Sequence of chain A:
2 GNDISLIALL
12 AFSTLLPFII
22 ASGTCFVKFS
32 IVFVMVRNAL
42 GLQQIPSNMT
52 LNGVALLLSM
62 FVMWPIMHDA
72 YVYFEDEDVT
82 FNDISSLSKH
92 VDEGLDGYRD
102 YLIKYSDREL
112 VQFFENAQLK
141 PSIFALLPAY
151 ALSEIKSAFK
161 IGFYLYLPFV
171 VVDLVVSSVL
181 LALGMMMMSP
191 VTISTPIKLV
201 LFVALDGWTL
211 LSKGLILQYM

Sequence of chain B:
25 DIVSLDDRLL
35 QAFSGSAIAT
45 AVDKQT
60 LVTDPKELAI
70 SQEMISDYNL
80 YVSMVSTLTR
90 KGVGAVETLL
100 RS

Contacts between the two chains:
Residue F82 in chain A interacts with residue D31 in chain B (closest heavy-atom distance 4.2 Å).
Residue M50 in chain A interacts with residue R100 in chain B (closest heavy-atom distance 4.9 Å).
Residue L10 in chain A contacts residue A36 in chain B (closest heavy-atom distance 3.5 Å).
Residue S14 in chain A is in contact with residue K90 in chain B (closest heavy-atom distance 4.1 Å).
Residue T81 in chain A interacts with residue L29 in chain B (closest heavy-atom distance 4.3 Å).
Residue F82 in chain A contacts residue L29 in chain B (closest heavy-atom distance 3.4 Å).
Residue S6 in chain A interacts with residue L34 in chain B (closest heavy-atom distance 3.9 Å).
Residue V92 in chain A interacts with residue L34 in chain B (closest heavy-atom distance 4.9 Å).
Residue F82 in chain A contacts residue D30 in chain B (closest heavy-atom distance 3.7 Å).
Residue G2 in chain A is in contact with residue S38 in chain B (closest heavy-atom distance 4.9 Å).
Residue L88 in chain A interacts with residue L34 in chain B (closest heavy-atom distance 4.8 Å).
Residue L57 in chain A interacts with residue V95 in chain B (closest heavy-atom distance 4.2 Å).
Residue G2 in chain A contacts residue A36 in chain B (closest heavy-atom distance 2.3 Å).
Residue L10 in chain A is in contact with residue L87 in chain B (closest heavy-atom distance 4.9 Å).
Residue E78 in chain A interacts with residue D31 in chain B (closest heavy-atom distance 3.3 Å).
Residue L11 in chain A contacts residue K90 in chain B (closest heavy-atom distance 4.8 Å).
Residue P18 in chain A contacts residue L98 in chain B (closest heavy-atom distance 3.5 Å).
Residue G2 in chain A contacts residue F37 in chain B (closest heavy-atom distance 4.2 Å).
Residue E76 in chain A contacts residue D31 in chain B (closest heavy-atom distance 4.7 Å).
Residue S6 in chain A interacts with residue Q35 in chain B (closest heavy-atom distance 3.8 Å).
Residue T15 in chain A interacts with residue K90 in chain B (closest heavy-atom distance 3.0 Å).
Residue N3 in chain A interacts with residue A36 in chain B (closest heavy-atom distance 3.9 Å).
Residue L7 in chain A is in contact with residue A36 in chain B (closest heavy-atom distance 4.1 Å).
Residue F82 in chain A is in contact with residue L34 in chain B (closest heavy-atom distance 4.4 Å).
Residue M50 in chain A contacts residue L99 in chain B (closest heavy-atom distance 3.6 Å).
Residue L57 in chain A contacts residue L99 in chain B (closest heavy-atom distance 4.6 Å).
Residue H91 in chain A contacts residue L34 in chain B (closest heavy-atom distance 4.3 Å).
Residue N53 in chain A is in contact with residue S101 in chain B (closest heavy-atom distance 3.5 Å).
Residue N3 in chain A interacts with residue L33 in chain B (closest heavy-atom distance 4.0 Å).
Residue L88 in chain A interacts with residue L33 in chain B (closest heavy-atom distance 4.6 Å).
Residue L11 in chain A interacts with residue M83 in chain B (closest heavy-atom distance 4.9 Å).
Residue P18 in chain A is in contact with residue A94 in chain B (closest heavy-atom distance 4.0 Å).
Residue N3 in chain A contacts residue R32 in chain B (closest heavy-atom distance 4.4 Å).
Residue S6 in chain A interacts with residue A36 in chain B (closest heavy-atom distance 4.0 Å).
Residue L10 in chain A is in contact with residue M83 in chain B (closest heavy-atom distance 4.1 Å).
Residue L11 in chain A interacts with residue L87 in chain B (closest heavy-atom distance 4.1 Å).
Residue N3 in chain A contacts residue Q35 in chain B (closest heavy-atom distance 3.2 Å).
Residue A22 in chain A interacts with residue L98 in chain B (closest heavy-atom distance 4.9 Å).
Residue L17 in chain A contacts residue A94 in chain B (closest heavy-atom distance 4.5 Å).
Residue L7 in chain A contacts residue F37 in chain B (closest heavy-atom distance 4.2 Å).
Residue F27 in chain A contacts residue L98 in chain B (closest heavy-atom distance 4.3 Å).
Residue D77 in chain A contacts residue D31 in chain B (closest heavy-atom distance 3.8 Å).
Residue S14 in chain A interacts with residue L87 in chain B (closest heavy-atom distance 4.2 Å).
Residue F82 in chain A is in contact with residue L33 in chain B (closest heavy-atom distance 4.4 Å).
Residue F75 in chain A is in contact with residue L34 in chain B (closest heavy-atom distance 4.3 Å).
Residue V80 in chain A contacts residue D30 in chain B (closest heavy-atom distance 4.0 Å).
Residue G54 in chain A contacts residue L99 in chain B (closest heavy-atom distance 3.8 Å).
Residue G2 in chain A is in contact with residue Q35 in chain B (closest heavy-atom distance 3.9 Å).
Residue L11 in chain A contacts residue T86 in chain B (closest heavy-atom distance 4.5 Å).
Residue S6 in chain A is in contact with residue L33 in chain B (closest heavy-atom distance 2.8 Å).
Residue L57 in chain A interacts with residue L98 in chain B (closest heavy-atom distance 4.0 Å).
Residue N49 in chain A interacts with residue S101 in chain B (closest heavy-atom distance 4.5 Å).
Residue N53 in chain A interacts with residue L99 in chain B (closest heavy-atom distance 3.5 Å).
Residue P18 in chain A is in contact with residue T97 in chain B (closest heavy-atom distance 4.3 Å).
Residue L7 in chain A contacts residue M83 in chain B (closest heavy-atom distance 4.0 Å).
Residue F75 in chain A is in contact with residue D31 in chain B (closest heavy-atom distance 4.9 Å).
Residue N53 in chain A interacts with residue L98 in chain B (closest heavy-atom distance 4.1 Å).
Residue T81 in chain A is in contact with residue D30 in chain B (closest heavy-atom distance 4.7 Å).
Residue V80 in chain A contacts residue D31 in chain B (closest heavy-atom distance 4.0 Å).
Residue I21 in chain A is in contact with residue L98 in chain B (closest heavy-atom distance 3.8 Å).

These two protein chains interact to form a complex.